Interface contacts:
Residue I2736 in protein 2 interacts with residue R326 in protein 1 (closest heavy-atom distance 4.3 Å).
Residue S2726 in protein 2 contacts residue R307 in protein 1 (closest heavy-atom distance 4.1 Å).
Residue E2755 in protein 2 is in contact with residue R326 in protein 1 (closest heavy-atom distance 4.5 Å).
Residue P2621 in protein 2 contacts residue L300 in protein 1 (closest heavy-atom distance 3.5 Å).
Residue D2662 in protein 2 is in contact with residue R307 in protein 1 (closest heavy-atom distance 3.8 Å).
Residue R2717 in protein 2 interacts with residue F324 in protein 1 (closest heavy-atom distance 3.6 Å).
Residue E2732 in protein 2 interacts with residue R326 in protein 1 (closest heavy-atom distance 3.1 Å).
Residue V2586 in protein 2 contacts residue L303 in protein 1 (closest heavy-atom distance 4.2 Å).
Residue V2586 in protein 2 is in contact with residue L300 in protein 1 (closest heavy-atom distance 3.9 Å).
Residue H2623 in protein 2 contacts residue L303 in protein 1 (closest heavy-atom distance 3.3 Å).
Residue R2583 in protein 2 is in contact with residue D296 in protein 1 (closest heavy-atom distance 4.5 Å).
Residue I2747 in protein 2 is in contact with residue W333 in protein 1 (closest heavy-atom distance 4.4 Å).
Residue S2729 in protein 2 interacts with residue R307 in protein 1 (closest heavy-atom distance 4.3 Å).
Residue P2621 in protein 2 contacts residue M301 in protein 1 (closest heavy-atom distance 3.7 Å).
Residue P2622 in protein 2 interacts with residue M301 in protein 1 (closest heavy-atom distance 3.4 Å).
Residue A2716 in protein 2 interacts with residue F324 in protein 1 (closest heavy-atom distance 3.6 Å).
Residue T2582 in protein 2 contacts residue M301 in protein 1 (closest heavy-atom distance 4.5 Å).
Residue I2656 in protein 2 is in contact with residue M301 in protein 1 (closest heavy-atom distance 4.0 Å).
Residue F2590 in protein 2 is in contact with residue L303 in protein 1 (closest heavy-atom distance 3.6 Å).
Residue F2757 in protein 2 contacts residue R326 in protein 1 (closest heavy-atom distance 4.1 Å).
Residue T2582 in protein 2 contacts residue L300 in protein 1 (closest heavy-atom distance 4.2 Å).
Residue W2735 in protein 2 is in contact with residue V330 in protein 1 (closest heavy-atom distance 3.6 Å).
Residue H2754 in protein 2 interacts with residue F329 in protein 1 (closest heavy-atom distance 3.4 Å).
Residue F2590 in protein 2 interacts with residue L304 in protein 1 (closest heavy-atom distance 3.9 Å).
Residue H2619 in protein 2 interacts with residue Y297 in protein 1 (closest heavy-atom distance 4.3 Å).
Residue L2620 in protein 2 interacts with residue M301 in protein 1 (closest heavy-atom distance 4.2 Å).
Residue L2624 in protein 2 contacts residue L304 in protein 1 (closest heavy-atom distance 4.0 Å).
Residue Q2713 in protein 2 contacts residue F324 in protein 1 (closest heavy-atom distance 4.0 Å).
Residue R2717 in protein 2 is in contact with residue L327 in protein 1 (closest heavy-atom distance 3.7 Å).
Residue H2623 in protein 2 contacts residue L304 in protein 1 (closest heavy-atom distance 3.8 Å).
Residue R2583 in protein 2 is in contact with residue L300 in protein 1 (closest heavy-atom distance 4.3 Å).
Residue L2751 in protein 2 is in contact with residue R326 in protein 1 (closest heavy-atom distance 3.7 Å).
Residue E2755 in protein 2 contacts residue M325 in protein 1 (closest heavy-atom distance 4.6 Å).
Residue I2656 in protein 2 interacts with residue L302 in protein 1 (closest heavy-atom distance 4.6 Å).
Residue L2624 in protein 2 interacts with residue L303 in protein 1 (closest heavy-atom distance 4.4 Å).
Residue P2621 in protein 2 is in contact with residue L303 in protein 1 (closest heavy-atom distance 4.5 Å).
Residue H2619 in protein 2 is in contact with residue M301 in protein 1 (closest heavy-atom distance 3.2 Å).
Residue I2651 in protein 2 interacts with residue Y297 in protein 1 (closest heavy-atom distance 4.2 Å).
Residue E2710 in protein 2 is in contact with residue R334 in protein 1 (closest heavy-atom distance 4.5 Å).
Residue R2717 in protein 2 interacts with residue R328 in protein 1 (closest heavy-atom distance 3.8 Å).
Residue D2733 in protein 2 contacts residue R326 in protein 1 (closest heavy-atom distance 3.6 Å).
Residue I2714 in protein 2 interacts with residue L327 in protein 1 (closest heavy-atom distance 4.1 Å).
Residue N2653 in protein 2 is in contact with residue E298 in protein 1 (closest heavy-atom distance 3.3 Å).
Residue R2717 in protein 2 is in contact with residue D98 in protein 1 (closest heavy-atom distance 4.6 Å).
Residue I2656 in protein 2 is in contact with residue Y297 in protein 1 (closest heavy-atom distance 4.5 Å).
Residue H2623 in protein 2 contacts residue S305 in protein 1 (closest heavy-atom distance 4.3 Å).
Residue K2655 in protein 2 is in contact with residue E298 in protein 1 (closest heavy-atom distance 3.3 Å).
Residue I2747 in protein 2 contacts residue R334 in protein 1 (closest heavy-atom distance 4.5 Å).
Residue Y2627 in protein 2 interacts with residue L304 in protein 1 (closest heavy-atom distance 4.5 Å).
Residue Q2713 in protein 2 interacts with residue L327 in protein 1 (closest heavy-atom distance 3.4 Å).
Residue L2706 in protein 2 contacts residue R334 in protein 1 (closest heavy-atom distance 4.2 Å).
Residue E2725 in protein 2 is in contact with residue R307 in protein 1 (closest heavy-atom distance 3.7 Å).
Residue A2659 in protein 2 interacts with residue L302 in protein 1 (closest heavy-atom distance 3.7 Å).
Residue Y2728 in protein 2 contacts residue F324 in protein 1 (closest heavy-atom distance 3.3 Å).
Residue W2735 in protein 2 interacts with residue R334 in protein 1 (closest heavy-atom distance 4.0 Å).
Residue E2750 in protein 2 is in contact with residue W333 in protein 1 (closest heavy-atom distance 3.6 Å).
Residue K2655 in protein 2 is in contact with residue L302 in protein 1 (closest heavy-atom distance 3.3 Å).
Residue F2723 in protein 2 contacts residue F324 in protein 1 (closest heavy-atom distance 4.3 Å).
Residue L2751 in protein 2 is in contact with residue F329 in protein 1 (closest heavy-atom distance 4.2 Å).
Residue I2656 in protein 2 is in contact with residue E298 in protein 1 (closest heavy-atom distance 4.1 Å).

Sequence of protein 2:
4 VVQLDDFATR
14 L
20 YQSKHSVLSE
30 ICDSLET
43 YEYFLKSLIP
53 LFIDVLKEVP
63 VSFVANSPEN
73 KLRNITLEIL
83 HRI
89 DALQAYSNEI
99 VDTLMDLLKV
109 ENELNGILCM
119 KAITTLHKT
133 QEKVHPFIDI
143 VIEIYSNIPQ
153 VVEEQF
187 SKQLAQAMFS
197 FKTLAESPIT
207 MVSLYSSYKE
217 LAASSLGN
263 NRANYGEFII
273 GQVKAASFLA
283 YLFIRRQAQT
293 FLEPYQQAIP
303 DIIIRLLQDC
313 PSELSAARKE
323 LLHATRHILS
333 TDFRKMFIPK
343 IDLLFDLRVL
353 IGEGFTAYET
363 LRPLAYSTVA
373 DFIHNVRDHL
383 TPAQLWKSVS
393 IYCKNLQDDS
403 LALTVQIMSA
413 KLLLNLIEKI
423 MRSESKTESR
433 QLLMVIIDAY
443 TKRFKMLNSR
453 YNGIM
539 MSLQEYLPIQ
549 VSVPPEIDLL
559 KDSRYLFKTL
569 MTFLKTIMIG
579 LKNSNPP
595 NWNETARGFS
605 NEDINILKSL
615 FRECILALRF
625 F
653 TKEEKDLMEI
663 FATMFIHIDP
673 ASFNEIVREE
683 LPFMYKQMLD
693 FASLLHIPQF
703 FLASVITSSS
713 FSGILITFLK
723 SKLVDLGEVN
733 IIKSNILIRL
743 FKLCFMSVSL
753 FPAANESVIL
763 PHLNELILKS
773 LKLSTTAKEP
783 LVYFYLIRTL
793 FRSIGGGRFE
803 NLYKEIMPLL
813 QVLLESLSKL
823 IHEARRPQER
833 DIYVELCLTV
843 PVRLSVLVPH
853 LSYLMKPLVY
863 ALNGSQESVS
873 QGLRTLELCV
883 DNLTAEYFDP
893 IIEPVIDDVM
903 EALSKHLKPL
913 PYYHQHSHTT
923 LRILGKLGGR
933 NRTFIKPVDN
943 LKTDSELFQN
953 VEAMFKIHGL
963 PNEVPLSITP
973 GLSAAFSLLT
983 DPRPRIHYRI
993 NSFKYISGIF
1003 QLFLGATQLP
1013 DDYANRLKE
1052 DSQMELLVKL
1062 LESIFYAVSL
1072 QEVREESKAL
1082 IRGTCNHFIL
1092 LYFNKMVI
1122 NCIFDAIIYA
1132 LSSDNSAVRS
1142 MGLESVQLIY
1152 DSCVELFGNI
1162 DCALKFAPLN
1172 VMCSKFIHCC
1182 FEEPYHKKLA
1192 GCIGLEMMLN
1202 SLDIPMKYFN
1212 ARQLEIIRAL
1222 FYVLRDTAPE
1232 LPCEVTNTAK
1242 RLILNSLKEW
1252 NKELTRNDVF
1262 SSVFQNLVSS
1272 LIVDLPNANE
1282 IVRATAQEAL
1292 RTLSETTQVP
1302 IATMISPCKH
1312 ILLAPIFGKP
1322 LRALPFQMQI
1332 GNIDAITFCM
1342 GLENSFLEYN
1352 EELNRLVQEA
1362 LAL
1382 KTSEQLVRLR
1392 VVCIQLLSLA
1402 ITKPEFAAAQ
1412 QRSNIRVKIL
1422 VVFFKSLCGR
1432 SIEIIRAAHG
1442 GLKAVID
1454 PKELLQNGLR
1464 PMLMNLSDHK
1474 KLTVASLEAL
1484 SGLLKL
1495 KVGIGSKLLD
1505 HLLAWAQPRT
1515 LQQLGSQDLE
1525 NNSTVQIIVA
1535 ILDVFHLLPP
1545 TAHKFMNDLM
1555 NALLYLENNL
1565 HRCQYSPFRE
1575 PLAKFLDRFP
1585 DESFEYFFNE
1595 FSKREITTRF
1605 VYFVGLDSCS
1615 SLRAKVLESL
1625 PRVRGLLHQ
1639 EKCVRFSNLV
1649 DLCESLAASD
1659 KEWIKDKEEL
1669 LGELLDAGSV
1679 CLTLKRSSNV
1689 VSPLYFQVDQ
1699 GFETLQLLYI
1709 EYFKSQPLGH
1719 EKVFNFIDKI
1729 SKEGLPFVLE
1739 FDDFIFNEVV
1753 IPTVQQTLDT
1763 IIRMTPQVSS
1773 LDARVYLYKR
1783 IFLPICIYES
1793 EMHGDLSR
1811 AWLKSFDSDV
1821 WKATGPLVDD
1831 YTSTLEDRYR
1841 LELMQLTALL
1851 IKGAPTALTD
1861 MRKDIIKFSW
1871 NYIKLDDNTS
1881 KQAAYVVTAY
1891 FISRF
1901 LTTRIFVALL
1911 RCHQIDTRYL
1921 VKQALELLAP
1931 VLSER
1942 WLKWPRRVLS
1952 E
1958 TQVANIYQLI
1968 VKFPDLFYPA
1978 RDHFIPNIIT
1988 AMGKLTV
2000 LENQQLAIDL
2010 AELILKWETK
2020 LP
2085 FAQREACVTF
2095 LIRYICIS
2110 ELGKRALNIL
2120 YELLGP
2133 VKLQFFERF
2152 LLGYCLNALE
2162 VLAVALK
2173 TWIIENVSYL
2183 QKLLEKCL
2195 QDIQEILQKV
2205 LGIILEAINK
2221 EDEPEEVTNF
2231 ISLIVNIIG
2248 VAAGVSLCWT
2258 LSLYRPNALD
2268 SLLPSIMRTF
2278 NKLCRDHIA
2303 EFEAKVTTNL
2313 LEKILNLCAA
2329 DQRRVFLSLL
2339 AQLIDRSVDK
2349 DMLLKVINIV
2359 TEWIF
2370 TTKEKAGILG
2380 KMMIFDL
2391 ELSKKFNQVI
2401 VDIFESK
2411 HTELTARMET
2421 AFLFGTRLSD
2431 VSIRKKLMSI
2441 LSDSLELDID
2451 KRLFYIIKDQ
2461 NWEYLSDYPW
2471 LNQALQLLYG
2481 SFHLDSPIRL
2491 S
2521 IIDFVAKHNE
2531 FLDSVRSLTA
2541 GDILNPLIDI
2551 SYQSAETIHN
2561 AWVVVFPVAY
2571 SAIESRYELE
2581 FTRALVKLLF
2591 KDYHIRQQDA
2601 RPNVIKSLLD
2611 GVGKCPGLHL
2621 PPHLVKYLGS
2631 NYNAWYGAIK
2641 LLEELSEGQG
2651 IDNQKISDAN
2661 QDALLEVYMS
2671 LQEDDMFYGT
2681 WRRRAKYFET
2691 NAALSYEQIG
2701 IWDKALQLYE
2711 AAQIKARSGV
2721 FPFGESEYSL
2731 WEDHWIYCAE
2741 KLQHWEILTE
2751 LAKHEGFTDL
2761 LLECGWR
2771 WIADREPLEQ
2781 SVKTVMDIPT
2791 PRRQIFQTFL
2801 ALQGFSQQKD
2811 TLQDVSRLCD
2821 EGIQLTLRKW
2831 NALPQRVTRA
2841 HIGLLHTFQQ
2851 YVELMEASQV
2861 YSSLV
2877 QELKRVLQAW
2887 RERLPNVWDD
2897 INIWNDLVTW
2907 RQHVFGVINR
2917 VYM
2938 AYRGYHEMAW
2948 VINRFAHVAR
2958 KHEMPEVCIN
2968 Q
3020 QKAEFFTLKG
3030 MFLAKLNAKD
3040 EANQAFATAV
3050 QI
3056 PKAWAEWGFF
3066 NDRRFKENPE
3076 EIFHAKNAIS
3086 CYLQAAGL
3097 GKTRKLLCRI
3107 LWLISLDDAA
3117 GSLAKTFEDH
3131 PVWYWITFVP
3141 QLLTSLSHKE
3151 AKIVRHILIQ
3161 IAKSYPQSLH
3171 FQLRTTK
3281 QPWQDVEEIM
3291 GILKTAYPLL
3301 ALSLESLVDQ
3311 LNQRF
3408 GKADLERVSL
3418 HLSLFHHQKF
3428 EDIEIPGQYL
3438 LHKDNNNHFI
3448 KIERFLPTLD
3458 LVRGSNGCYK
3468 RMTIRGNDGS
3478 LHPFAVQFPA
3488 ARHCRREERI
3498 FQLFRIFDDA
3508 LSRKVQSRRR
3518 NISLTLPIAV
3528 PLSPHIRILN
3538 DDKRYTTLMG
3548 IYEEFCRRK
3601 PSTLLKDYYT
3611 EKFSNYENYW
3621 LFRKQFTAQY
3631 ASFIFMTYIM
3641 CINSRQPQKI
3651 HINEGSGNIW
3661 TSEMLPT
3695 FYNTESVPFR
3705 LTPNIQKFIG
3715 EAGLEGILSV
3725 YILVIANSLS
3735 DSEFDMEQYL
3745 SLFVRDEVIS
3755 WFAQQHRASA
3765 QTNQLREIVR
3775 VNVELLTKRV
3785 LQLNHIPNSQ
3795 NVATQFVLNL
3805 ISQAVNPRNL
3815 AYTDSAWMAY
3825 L

These two protein chains interact to form a complex.

Sequence of protein 1:
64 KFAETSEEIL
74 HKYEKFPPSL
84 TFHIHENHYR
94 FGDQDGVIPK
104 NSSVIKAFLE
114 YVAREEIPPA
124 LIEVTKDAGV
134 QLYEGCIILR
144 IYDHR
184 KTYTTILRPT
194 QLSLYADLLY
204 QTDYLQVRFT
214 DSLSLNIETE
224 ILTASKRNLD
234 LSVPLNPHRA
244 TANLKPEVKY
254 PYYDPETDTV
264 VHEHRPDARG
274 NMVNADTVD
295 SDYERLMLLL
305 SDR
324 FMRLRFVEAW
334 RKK